Sequence of the first protein:
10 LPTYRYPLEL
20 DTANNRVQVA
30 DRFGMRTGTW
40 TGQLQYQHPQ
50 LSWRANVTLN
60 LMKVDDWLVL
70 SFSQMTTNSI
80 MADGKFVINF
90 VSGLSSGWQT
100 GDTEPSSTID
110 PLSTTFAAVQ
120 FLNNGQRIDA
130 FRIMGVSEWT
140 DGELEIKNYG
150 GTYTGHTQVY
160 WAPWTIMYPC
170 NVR

Interface contacts:
Residue S32 in the second protein contacts residue G154 in the first protein (closest heavy-atom distance 4.1 Å).
Residue S32 in the second protein is in contact with residue T153 in the first protein (closest heavy-atom distance 4.5 Å).
Residue N57 in the second protein is in contact with residue P48 in the first protein (closest heavy-atom distance 5.0 Å).
Residue G33 in the second protein is in contact with residue G154 in the first protein (closest heavy-atom distance 4.8 Å).
Residue Y34 in the second protein contacts residue D82 in the first protein (closest heavy-atom distance 3.9 Å).
Residue S32 in the second protein interacts with residue Y152 in the first protein (closest heavy-atom distance 3.2 Å).
Residue Y34 in the second protein interacts with residue H47 in the first protein (closest heavy-atom distance 4.2 Å).
Residue Y34 in the second protein contacts residue A81 in the first protein (closest heavy-atom distance 3.0 Å).
Residue Y34 in the second protein contacts residue M80 in the first protein (closest heavy-atom distance 3.2 Å).
Residue Y34 in the second protein is in contact with residue Y152 in the first protein (closest heavy-atom distance 4.2 Å).

Sequence of the second protein:
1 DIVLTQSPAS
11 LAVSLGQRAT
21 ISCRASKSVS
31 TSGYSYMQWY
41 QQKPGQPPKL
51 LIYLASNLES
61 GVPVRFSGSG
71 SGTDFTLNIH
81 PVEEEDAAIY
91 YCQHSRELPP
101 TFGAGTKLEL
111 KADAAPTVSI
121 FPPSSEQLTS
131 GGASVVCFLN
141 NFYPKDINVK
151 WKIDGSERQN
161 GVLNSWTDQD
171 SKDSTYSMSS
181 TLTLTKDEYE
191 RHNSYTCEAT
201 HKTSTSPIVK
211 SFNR

This data describes a binding interaction between two proteins.